Sequence of protein 1:
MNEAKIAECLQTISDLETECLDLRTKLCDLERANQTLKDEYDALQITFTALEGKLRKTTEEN

The following describes two proteins that form a bound complex.

Residue-level contacts at the interface:
Residue K44 in protein 2 contacts residue L43 in protein 1 (closest heavy-atom distance 3.3 Å).
Residue C15 in protein 2 is in contact with residue C15 in protein 1 (closest heavy-atom distance 3.6 Å).
Residue L29 in protein 2 is in contact with residue R30 in protein 1 (closest heavy-atom distance 3.7 Å).
Residue L16 in protein 2 interacts with residue C15 in protein 1 (closest heavy-atom distance 3.2 Å).
Residue K11 in protein 2 contacts residue I12 in protein 1 (closest heavy-atom distance 3.9 Å).
Residue N40 in protein 2 contacts residue L43 in protein 1 (closest heavy-atom distance 3.6 Å).
Residue E25 in protein 2 interacts with residue R30 in protein 1 (closest heavy-atom distance 2.7 Å).
Residue N8 in protein 2 is in contact with residue I12 in protein 1 (closest heavy-atom distance 3.7 Å).
Residue E25 in protein 2 interacts with residue C26 in protein 1 (closest heavy-atom distance 3.2 Å).
Residue C26 in protein 2 interacts with residue L22 in protein 1 (closest heavy-atom distance 3.9 Å).
Residue E58 in protein 2 is in contact with residue L57 in protein 1 (closest heavy-atom distance 3.7 Å).
Residue Q51 in protein 2 interacts with residue L50 in protein 1 (closest heavy-atom distance 3.9 Å).
Residue L22 in protein 2 interacts with residue E23 in protein 1 (closest heavy-atom distance 3.5 Å).
Residue I19 in protein 2 is in contact with residue T18 in protein 1 (closest heavy-atom distance 3.1 Å).
Residue L43 in protein 2 is in contact with residue N40 in protein 1 (closest heavy-atom distance 3.8 Å).
Residue N40 in protein 2 interacts with residue N40 in protein 1 (closest heavy-atom distance 3.0 Å).
Residue L57 in protein 2 contacts residue L57 in protein 1 (closest heavy-atom distance 3.2 Å).
Residue E37 in protein 2 interacts with residue L36 in protein 1 (closest heavy-atom distance 3.6 Å).
Residue N68 in protein 2 is in contact with residue N68 in protein 1 (closest heavy-atom distance 2.5 Å).
Residue L29 in protein 2 contacts residue C26 in protein 1 (closest heavy-atom distance 3.7 Å).
Residue E46 in protein 2 is in contact with residue Y47 in protein 1 (closest heavy-atom distance 3.7 Å).
Residue C26 in protein 2 is in contact with residue L29 in protein 1 (closest heavy-atom distance 3.3 Å).
Residue K60 in protein 2 interacts with residue L61 in protein 1 (closest heavy-atom distance 3.2 Å).
Residue T65 in protein 2 is in contact with residue T64 in protein 1 (closest heavy-atom distance 3.8 Å).
Residue L57 in protein 2 is in contact with residue E58 in protein 1 (closest heavy-atom distance 3.9 Å).
Residue N8 in protein 2 contacts residue E9 in protein 1 (closest heavy-atom distance 3.5 Å).
Residue E23 in protein 2 is in contact with residue L22 in protein 1 (closest heavy-atom distance 3.6 Å).
Residue F54 in protein 2 is in contact with residue L50 in protein 1 (closest heavy-atom distance 3.8 Å).
Residue T53 in protein 2 contacts residue F54 in protein 1 (closest heavy-atom distance 3.7 Å).
Residue L43 in protein 2 contacts residue K44 in protein 1 (closest heavy-atom distance 3.5 Å).
Residue T64 in protein 2 contacts residue T64 in protein 1 (closest heavy-atom distance 3.4 Å).
Residue F54 in protein 2 contacts residue T53 in protein 1 (closest heavy-atom distance 3.7 Å).
Residue L22 in protein 2 contacts residue I19 in protein 1 (closest heavy-atom distance 3.8 Å).
Residue C26 in protein 2 interacts with residue C26 in protein 1 (closest heavy-atom distance 3.6 Å).
Residue R30 in protein 2 is in contact with residue E25 in protein 1 (closest heavy-atom distance 2.6 Å).
Residue L36 in protein 2 contacts residue L36 in protein 1 (closest heavy-atom distance 3.4 Å).
Residue L33 in protein 2 is in contact with residue K32 in protein 1 (closest heavy-atom distance 3.8 Å).
Residue L33 in protein 2 contacts residue L33 in protein 1 (closest heavy-atom distance 3.7 Å).
Residue F54 in protein 2 interacts with residue F54 in protein 1 (closest heavy-atom distance 3.8 Å).
Residue L50 in protein 2 contacts residue L50 in protein 1 (closest heavy-atom distance 3.7 Å).
Residue I19 in protein 2 is in contact with residue I19 in protein 1 (closest heavy-atom distance 3.3 Å).
Residue C15 in protein 2 is in contact with residue L16 in protein 1 (closest heavy-atom distance 3.6 Å).
Residue L36 in protein 2 interacts with residue E37 in protein 1 (closest heavy-atom distance 3.6 Å).
Residue L22 in protein 2 is in contact with residue L22 in protein 1 (closest heavy-atom distance 3.7 Å).
Residue T18 in protein 2 contacts residue I19 in protein 1 (closest heavy-atom distance 3.8 Å).
Residue I19 in protein 2 interacts with residue L22 in protein 1 (closest heavy-atom distance 3.6 Å).
Residue R30 in protein 2 contacts residue L29 in protein 1 (closest heavy-atom distance 3.5 Å).
Residue L50 in protein 2 contacts residue F54 in protein 1 (closest heavy-atom distance 3.8 Å).
Residue I19 in protein 2 is in contact with residue C15 in protein 1 (closest heavy-atom distance 3.8 Å).
Residue L50 in protein 2 is in contact with residue Y47 in protein 1 (closest heavy-atom distance 3.7 Å).
Residue C26 in protein 2 interacts with residue E25 in protein 1 (closest heavy-atom distance 3.8 Å).
Residue T64 in protein 2 is in contact with residue N68 in protein 1 (closest heavy-atom distance 3.5 Å).
Residue F54 in protein 2 contacts residue L57 in protein 1 (closest heavy-atom distance 3.9 Å).
Residue L43 in protein 2 interacts with residue L43 in protein 1 (closest heavy-atom distance 3.7 Å).
Residue L61 in protein 2 is in contact with residue L61 in protein 1 (closest heavy-atom distance 3.2 Å).
Residue Y47 in protein 2 interacts with residue L50 in protein 1 (closest heavy-atom distance 3.6 Å).
Residue Y47 in protein 2 interacts with residue E46 in protein 1 (closest heavy-atom distance 3.7 Å).
Residue L61 in protein 2 contacts residue K60 in protein 1 (closest heavy-atom distance 3.6 Å).
Residue Y47 in protein 2 is in contact with residue Y47 in protein 1 (closest heavy-atom distance 3.8 Å).
Residue I12 in protein 2 is in contact with residue I12 in protein 1 (closest heavy-atom distance 3.1 Å).

Sequence of protein 2:
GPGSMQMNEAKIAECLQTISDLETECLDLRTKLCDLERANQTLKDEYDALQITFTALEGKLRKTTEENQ